Interface contacts:
Residue E64 in chain B is in contact with residue R521 in chain A (closest heavy-atom distance 3.4 Å).
Residue E64 in chain B interacts with residue R522 in chain A (closest heavy-atom distance 3.2 Å).
Residue A63 in chain B interacts with residue R522 in chain A (closest heavy-atom distance 4.9 Å).
Residue L69 in chain B interacts with residue E530 in chain A (closest heavy-atom distance 4.8 Å).
Residue E60 in chain B interacts with residue R522 in chain A (closest heavy-atom distance 3.2 Å).

Sequence of chain A:
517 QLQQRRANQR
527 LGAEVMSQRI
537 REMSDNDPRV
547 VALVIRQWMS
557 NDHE

Sequence of chain B:
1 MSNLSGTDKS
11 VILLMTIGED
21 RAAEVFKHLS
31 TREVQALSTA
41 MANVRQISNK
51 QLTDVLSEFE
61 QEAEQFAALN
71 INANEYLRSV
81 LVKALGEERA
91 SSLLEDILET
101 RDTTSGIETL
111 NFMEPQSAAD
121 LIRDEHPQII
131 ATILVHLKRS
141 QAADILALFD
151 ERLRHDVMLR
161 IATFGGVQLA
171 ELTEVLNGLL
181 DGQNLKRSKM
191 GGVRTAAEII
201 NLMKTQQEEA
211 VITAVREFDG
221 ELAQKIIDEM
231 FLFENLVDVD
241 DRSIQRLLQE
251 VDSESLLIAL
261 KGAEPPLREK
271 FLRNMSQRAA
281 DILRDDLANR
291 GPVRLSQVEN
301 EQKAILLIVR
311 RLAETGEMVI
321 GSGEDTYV

The following describes two proteins that form a bound complex.